Contacts between the two chains:
Residue R308 in the first protein is in contact with residue Q301 in the second protein (closest heavy-atom distance 4.7 Å).
Residue D323 in the first protein is in contact with residue E286 in the second protein (closest heavy-atom distance 4.7 Å).
Residue A312 in the first protein is in contact with residue V296 in the second protein (closest heavy-atom distance 3.5 Å).
Residue A316 in the first protein interacts with residue A322 in the second protein (closest heavy-atom distance 4.9 Å).
Residue L315 in the first protein is in contact with residue L292 in the second protein (closest heavy-atom distance 4.6 Å).
Residue V289 in the first protein contacts residue W321 in the second protein (closest heavy-atom distance 3.2 Å).
Residue W321 in the first protein is in contact with residue A285 in the second protein (closest heavy-atom distance 3.8 Å).
Residue A322 in the first protein is in contact with residue V289 in the second protein (closest heavy-atom distance 3.9 Å).
Residue V299 in the first protein is in contact with residue V296 in the second protein (closest heavy-atom distance 4.5 Å).
Residue R313 in the first protein is in contact with residue R293 in the second protein (closest heavy-atom distance 3.7 Å).
Residue W321 in the first protein interacts with residue A322 in the second protein (closest heavy-atom distance 3.2 Å).
Residue G300 in the first protein contacts residue R308 in the second protein (closest heavy-atom distance 3.8 Å).
Residue A312 in the first protein is in contact with residue L292 in the second protein (closest heavy-atom distance 4.0 Å).
Residue R308 in the first protein interacts with residue P297 in the second protein (closest heavy-atom distance 3.6 Å).
Residue A322 in the first protein is in contact with residue E286 in the second protein (closest heavy-atom distance 4.5 Å).
Residue V296 in the first protein contacts residue V296 in the second protein (closest heavy-atom distance 4.5 Å).
Residue G300 in the first protein is in contact with residue G300 in the second protein (closest heavy-atom distance 4.5 Å).
Residue L292 in the first protein interacts with residue A316 in the second protein (closest heavy-atom distance 3.8 Å).
Residue R293 in the first protein contacts residue A316 in the second protein (closest heavy-atom distance 5.0 Å).
Residue V296 in the first protein is in contact with residue A312 in the second protein (closest heavy-atom distance 3.2 Å).
Residue P297 in the first protein interacts with residue R313 in the second protein (closest heavy-atom distance 4.1 Å).
Residue A312 in the first protein interacts with residue R293 in the second protein (closest heavy-atom distance 4.5 Å).
Residue V289 in the first protein interacts with residue A316 in the second protein (closest heavy-atom distance 4.9 Å).
Residue W321 in the first protein contacts residue W321 in the second protein (closest heavy-atom distance 2.6 Å).
Residue P297 in the first protein interacts with residue D309 in the second protein (closest heavy-atom distance 4.2 Å).
Residue Q301 in the first protein contacts residue R308 in the second protein (closest heavy-atom distance 4.7 Å).
Residue R313 in the first protein interacts with residue V289 in the second protein (closest heavy-atom distance 3.9 Å).
Residue L292 in the first protein is in contact with residue W321 in the second protein (closest heavy-atom distance 3.6 Å).
Residue A322 in the first protein is in contact with residue A285 in the second protein (closest heavy-atom distance 4.8 Å).
Residue D309 in the first protein interacts with residue R293 in the second protein (closest heavy-atom distance 3.1 Å).
Residue L292 in the first protein is in contact with residue A322 in the second protein (closest heavy-atom distance 3.4 Å).
Residue R308 in the first protein is in contact with residue V296 in the second protein (closest heavy-atom distance 4.0 Å).
Residue P297 in the first protein contacts residue A312 in the second protein (closest heavy-atom distance 3.8 Å).
Residue Q301 in the first protein interacts with residue D309 in the second protein (closest heavy-atom distance 4.3 Å).
Residue A316 in the first protein is in contact with residue V289 in the second protein (closest heavy-atom distance 3.5 Å).
Residue V296 in the first protein is in contact with residue L315 in the second protein (closest heavy-atom distance 4.1 Å).
Residue R308 in the first protein is in contact with residue G300 in the second protein (closest heavy-atom distance 3.4 Å).
Residue R293 in the first protein contacts residue R313 in the second protein (closest heavy-atom distance 3.3 Å).
Residue V296 in the first protein interacts with residue L292 in the second protein (closest heavy-atom distance 4.5 Å).

Sequence of the second protein:
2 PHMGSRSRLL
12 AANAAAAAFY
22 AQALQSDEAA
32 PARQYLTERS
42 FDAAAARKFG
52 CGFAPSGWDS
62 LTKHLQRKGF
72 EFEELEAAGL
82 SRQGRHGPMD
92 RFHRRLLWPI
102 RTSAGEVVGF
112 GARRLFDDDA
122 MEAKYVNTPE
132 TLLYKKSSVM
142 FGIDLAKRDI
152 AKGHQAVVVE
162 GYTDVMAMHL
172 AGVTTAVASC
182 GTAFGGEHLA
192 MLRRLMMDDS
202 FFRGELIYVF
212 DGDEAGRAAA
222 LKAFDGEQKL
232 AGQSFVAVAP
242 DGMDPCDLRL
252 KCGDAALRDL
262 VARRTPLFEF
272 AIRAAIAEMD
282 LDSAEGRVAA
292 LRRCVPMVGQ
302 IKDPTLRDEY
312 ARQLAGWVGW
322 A

The following describes two proteins that form a bound complex.

Sequence of the first protein:
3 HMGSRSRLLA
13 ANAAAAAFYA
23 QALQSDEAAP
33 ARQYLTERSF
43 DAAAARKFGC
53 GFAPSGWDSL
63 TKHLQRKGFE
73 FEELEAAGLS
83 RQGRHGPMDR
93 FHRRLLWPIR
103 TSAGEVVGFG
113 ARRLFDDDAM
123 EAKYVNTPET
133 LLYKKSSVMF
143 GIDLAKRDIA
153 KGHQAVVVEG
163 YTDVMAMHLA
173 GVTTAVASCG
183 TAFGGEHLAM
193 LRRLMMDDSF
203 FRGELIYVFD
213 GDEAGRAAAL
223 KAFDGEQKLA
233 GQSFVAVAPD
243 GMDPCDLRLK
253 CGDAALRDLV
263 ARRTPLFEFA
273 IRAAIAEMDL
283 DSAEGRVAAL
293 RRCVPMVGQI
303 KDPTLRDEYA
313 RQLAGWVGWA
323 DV